Contacts between the two chains:
Residue R159 in chain A contacts residue E168 in chain B (closest heavy-atom distance 4.4 Å).
Residue R145 in chain A interacts with residue S177 in chain B (closest heavy-atom distance 4.6 Å).
Residue R159 in chain A contacts residue T167 in chain B (closest heavy-atom distance 4.5 Å).

Sequence of chain A:
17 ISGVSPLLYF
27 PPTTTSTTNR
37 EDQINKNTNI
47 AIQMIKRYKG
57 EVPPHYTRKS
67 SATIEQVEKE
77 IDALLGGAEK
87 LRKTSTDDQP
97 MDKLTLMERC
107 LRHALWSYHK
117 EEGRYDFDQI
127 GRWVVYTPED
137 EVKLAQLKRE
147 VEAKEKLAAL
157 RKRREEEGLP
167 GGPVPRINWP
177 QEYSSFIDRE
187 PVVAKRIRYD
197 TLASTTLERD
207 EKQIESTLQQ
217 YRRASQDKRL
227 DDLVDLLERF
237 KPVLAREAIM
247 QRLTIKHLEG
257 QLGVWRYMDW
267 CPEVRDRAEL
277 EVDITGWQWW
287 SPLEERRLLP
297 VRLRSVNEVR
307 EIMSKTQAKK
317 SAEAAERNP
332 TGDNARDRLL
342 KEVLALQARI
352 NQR

Sequence of chain B:
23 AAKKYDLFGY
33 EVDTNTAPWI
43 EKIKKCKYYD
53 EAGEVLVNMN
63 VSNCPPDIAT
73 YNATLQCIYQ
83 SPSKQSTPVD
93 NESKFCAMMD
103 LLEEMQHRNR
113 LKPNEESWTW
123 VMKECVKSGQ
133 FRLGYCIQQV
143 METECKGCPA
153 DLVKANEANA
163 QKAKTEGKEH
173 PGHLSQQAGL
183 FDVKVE

The following describes two proteins that form a bound complex.